Sequence of the second protein:
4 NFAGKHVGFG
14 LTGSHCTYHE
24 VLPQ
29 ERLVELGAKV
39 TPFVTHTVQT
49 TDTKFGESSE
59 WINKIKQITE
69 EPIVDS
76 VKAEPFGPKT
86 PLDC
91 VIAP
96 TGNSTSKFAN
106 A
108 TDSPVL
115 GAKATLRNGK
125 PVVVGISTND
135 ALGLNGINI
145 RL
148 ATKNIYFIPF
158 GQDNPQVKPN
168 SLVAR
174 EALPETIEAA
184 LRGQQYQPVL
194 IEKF

Sequence of the first protein:
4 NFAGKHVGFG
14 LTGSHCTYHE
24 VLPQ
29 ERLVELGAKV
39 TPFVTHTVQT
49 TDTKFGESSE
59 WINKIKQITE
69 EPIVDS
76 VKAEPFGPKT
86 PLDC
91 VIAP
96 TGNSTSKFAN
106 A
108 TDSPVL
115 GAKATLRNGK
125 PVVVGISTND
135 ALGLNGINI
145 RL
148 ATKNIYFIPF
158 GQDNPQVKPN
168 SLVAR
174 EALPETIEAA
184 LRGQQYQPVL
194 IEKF

Residue-level contacts at the interface:
Residue N98 in the first protein is in contact with residue A106 in the second protein (closest heavy-atom distance 4.0 Å).
Residue N105 in the first protein is in contact with residue N105 in the second protein (closest heavy-atom distance 3.9 Å).
Residue I141 in the first protein contacts residue R145 in the second protein (closest heavy-atom distance 3.8 Å).
Residue P166 in the first protein contacts residue R121 in the second protein (closest heavy-atom distance 3.7 Å).
Residue N98 in the first protein contacts residue K117 in the second protein (closest heavy-atom distance 4.7 Å).
Residue N133 in the first protein is in contact with residue R121 in the second protein (closest heavy-atom distance 3.8 Å).
Residue N139 in the first protein is in contact with residue A106 in the second protein (closest heavy-atom distance 3.3 Å).
Residue L138 in the first protein contacts residue N105 in the second protein (closest heavy-atom distance 5.0 Å).
Residue N98 in the first protein is in contact with residue T108 in the second protein (closest heavy-atom distance 2.9 Å).
Residue D134 in the first protein is in contact with residue K117 in the second protein (closest heavy-atom distance 3.6 Å).
Residue N142 in the first protein contacts residue A106 in the second protein (closest heavy-atom distance 3.5 Å).
Residue V164 in the first protein contacts residue N122 in the second protein (closest heavy-atom distance 4.5 Å).
Residue K165 in the first protein is in contact with residue R121 in the second protein (closest heavy-atom distance 3.6 Å).
Residue N139 in the first protein contacts residue N105 in the second protein (closest heavy-atom distance 4.7 Å).
Residue G97 in the first protein interacts with residue K117 in the second protein (closest heavy-atom distance 4.0 Å).
Residue T132 in the first protein is in contact with residue K117 in the second protein (closest heavy-atom distance 2.9 Å).
Residue S101 in the first protein interacts with residue A106 in the second protein (closest heavy-atom distance 3.5 Å).
Residue L138 in the first protein is in contact with residue L120 in the second protein (closest heavy-atom distance 4.1 Å).
Residue L138 in the first protein contacts residue T149 in the second protein (closest heavy-atom distance 4.0 Å).
Residue L138 in the first protein interacts with residue A106 in the second protein (closest heavy-atom distance 3.7 Å).
Residue N133 in the first protein contacts residue K117 in the second protein (closest heavy-atom distance 3.4 Å).
Residue L138 in the first protein is in contact with residue A104 in the second protein (closest heavy-atom distance 4.2 Å).
Residue D134 in the first protein contacts residue T108 in the second protein (closest heavy-atom distance 4.6 Å).
Residue L138 in the first protein interacts with residue L146 in the second protein (closest heavy-atom distance 4.3 Å).
Residue V164 in the first protein interacts with residue R121 in the second protein (closest heavy-atom distance 4.1 Å).
Residue N167 in the first protein contacts residue L120 in the second protein (closest heavy-atom distance 4.5 Å).
Residue S101 in the first protein is in contact with residue N105 in the second protein (closest heavy-atom distance 2.6 Å).
Residue N142 in the first protein is in contact with residue N105 in the second protein (closest heavy-atom distance 3.0 Å).
Residue N98 in the first protein contacts residue D109 in the second protein (closest heavy-atom distance 3.6 Å).
Residue D134 in the first protein is in contact with residue A106 in the second protein (closest heavy-atom distance 4.2 Å).
Residue G97 in the first protein contacts residue A106 in the second protein (closest heavy-atom distance 3.3 Å).
Residue L138 in the first protein interacts with residue R145 in the second protein (closest heavy-atom distance 4.8 Å).
Residue L138 in the first protein interacts with residue I152 in the second protein (closest heavy-atom distance 4.1 Å).
Residue L138 in the first protein contacts residue F103 in the second protein (closest heavy-atom distance 3.7 Å).

This data describes a binding interaction between two proteins.